Sequence of the second protein:
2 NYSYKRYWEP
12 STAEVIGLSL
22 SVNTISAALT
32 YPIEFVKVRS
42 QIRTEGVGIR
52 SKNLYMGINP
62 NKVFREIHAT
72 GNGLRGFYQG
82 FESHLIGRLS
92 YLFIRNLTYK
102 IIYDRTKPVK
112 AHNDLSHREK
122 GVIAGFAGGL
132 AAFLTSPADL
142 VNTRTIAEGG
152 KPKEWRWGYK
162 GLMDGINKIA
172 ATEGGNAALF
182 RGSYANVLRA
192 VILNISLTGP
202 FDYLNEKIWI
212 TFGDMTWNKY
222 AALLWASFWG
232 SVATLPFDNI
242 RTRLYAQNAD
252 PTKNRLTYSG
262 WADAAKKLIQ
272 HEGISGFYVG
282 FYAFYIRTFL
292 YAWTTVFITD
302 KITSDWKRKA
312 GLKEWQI

Sequence of the first protein:
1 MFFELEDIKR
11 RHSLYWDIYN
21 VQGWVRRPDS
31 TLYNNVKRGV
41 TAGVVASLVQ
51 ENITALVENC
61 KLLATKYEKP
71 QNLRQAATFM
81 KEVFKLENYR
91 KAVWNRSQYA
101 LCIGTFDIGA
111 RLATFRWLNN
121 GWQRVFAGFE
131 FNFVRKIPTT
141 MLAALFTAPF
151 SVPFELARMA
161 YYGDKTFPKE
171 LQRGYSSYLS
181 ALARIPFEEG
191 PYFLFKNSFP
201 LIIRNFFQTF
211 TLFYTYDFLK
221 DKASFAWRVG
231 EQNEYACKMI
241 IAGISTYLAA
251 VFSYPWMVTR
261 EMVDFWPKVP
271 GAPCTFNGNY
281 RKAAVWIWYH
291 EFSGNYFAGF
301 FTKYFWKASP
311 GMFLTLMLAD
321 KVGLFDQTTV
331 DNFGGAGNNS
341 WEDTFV

The following describes two proteins that form a bound complex.

Residue-level contacts at the interface:
Residue Y192 in the first protein is in contact with residue H69 in the second protein (closest heavy-atom distance 3.3 Å).
Residue R11 in the first protein interacts with residue Y8 in the second protein (closest heavy-atom distance 3.3 Å).
Residue P191 in the first protein is in contact with residue L75 in the second protein (closest heavy-atom distance 3.7 Å).
Residue M1 in the first protein interacts with residue T199 in the second protein (closest heavy-atom distance 3.5 Å).
Residue E6 in the first protein is in contact with residue K121 in the second protein (closest heavy-atom distance 3.3 Å).
Residue R11 in the first protein contacts residue S4 in the second protein (closest heavy-atom distance 2.7 Å).
Residue H12 in the first protein interacts with residue E207 in the second protein (closest heavy-atom distance 2.8 Å).
Residue F3 in the first protein contacts residue T296 in the second protein (closest heavy-atom distance 3.5 Å).
Residue E6 in the first protein interacts with residue T199 in the second protein (closest heavy-atom distance 3.5 Å).
Residue F3 in the first protein contacts residue A293 in the second protein (closest heavy-atom distance 3.8 Å).
Residue R10 in the first protein interacts with residue D203 in the second protein (closest heavy-atom distance 2.8 Å).
Residue F2 in the first protein interacts with residue N24 in the second protein (closest heavy-atom distance 3.5 Å).
Residue E4 in the first protein interacts with residue N195 in the second protein (closest heavy-atom distance 3.8 Å).
Residue I8 in the first protein is in contact with residue Y5 in the second protein (closest heavy-atom distance 3.9 Å).
Residue L5 in the first protein interacts with residue T199 in the second protein (closest heavy-atom distance 3.8 Å).
Residue L5 in the first protein is in contact with residue L198 in the second protein (closest heavy-atom distance 3.2 Å).
Residue R10 in the first protein is in contact with residue K6 in the second protein (closest heavy-atom distance 3.8 Å).
Residue R11 in the first protein contacts residue H113 in the second protein (closest heavy-atom distance 3.3 Å).
Residue F2 in the first protein contacts residue S20 in the second protein (closest heavy-atom distance 3.1 Å).
Residue Y192 in the first protein is in contact with residue R66 in the second protein (closest heavy-atom distance 3.5 Å).
Residue R11 in the first protein contacts residue W316 in the second protein (closest heavy-atom distance 3.9 Å).
Residue K9 in the first protein is in contact with residue I318 in the second protein (closest heavy-atom distance 2.9 Å).
Residue Y15 in the first protein contacts residue D215 in the second protein (closest heavy-atom distance 2.6 Å).
Residue D7 in the first protein contacts residue V297 in the second protein (closest heavy-atom distance 3.9 Å).
Residue R10 in the first protein is in contact with residue H118 in the second protein (closest heavy-atom distance 3.4 Å).
Residue E4 in the first protein contacts residue T199 in the second protein (closest heavy-atom distance 3.6 Å).
Residue M1 in the first protein is in contact with residue N97 in the second protein (closest heavy-atom distance 3.8 Å).
Residue K282 in the first protein interacts with residue Y56 in the second protein (closest heavy-atom distance 3.8 Å).
Residue E4 in the first protein contacts residue L194 in the second protein (closest heavy-atom distance 3.8 Å).
Residue I8 in the first protein contacts residue F202 in the second protein (closest heavy-atom distance 3.9 Å).
Residue E4 in the first protein contacts residue Y92 in the second protein (closest heavy-atom distance 3.1 Å).
Residue E6 in the first protein is in contact with residue F202 in the second protein (closest heavy-atom distance 3.9 Å).
Residue R10 in the first protein is in contact with residue Y5 in the second protein (closest heavy-atom distance 3.2 Å).
Residue F2 in the first protein contacts residue L19 in the second protein (closest heavy-atom distance 3.5 Å).
Residue F2 in the first protein contacts residue V16 in the second protein (closest heavy-atom distance 3.7 Å).
Residue R11 in the first protein is in contact with residue Y5 in the second protein (closest heavy-atom distance 3.5 Å).
Residue F3 in the first protein contacts residue R96 in the second protein (closest heavy-atom distance 3.5 Å).
Residue Y15 in the first protein contacts residue W210 in the second protein (closest heavy-atom distance 3.5 Å).
Residue M1 in the first protein is in contact with residue Y100 in the second protein (closest heavy-atom distance 3.3 Å).
Residue H12 in the first protein interacts with residue W210 in the second protein (closest heavy-atom distance 3.5 Å).
Residue F2 in the first protein contacts residue N97 in the second protein (closest heavy-atom distance 3.6 Å).
Residue D7 in the first protein contacts residue F202 in the second protein (closest heavy-atom distance 3.6 Å).
Residue L5 in the first protein is in contact with residue L224 in the second protein (closest heavy-atom distance 3.5 Å).
Residue R10 in the first protein is in contact with residue E207 in the second protein (closest heavy-atom distance 3.3 Å).
Residue F2 in the first protein interacts with residue T300 in the second protein (closest heavy-atom distance 3.5 Å).
Residue R10 in the first protein contacts residue S4 in the second protein (closest heavy-atom distance 3.2 Å).
Residue K9 in the first protein is in contact with residue K6 in the second protein (closest heavy-atom distance 3.7 Å).
Residue K9 in the first protein interacts with residue D301 in the second protein (closest heavy-atom distance 3.6 Å).
Residue I8 in the first protein is in contact with residue K121 in the second protein (closest heavy-atom distance 3.6 Å).
Residue F3 in the first protein contacts residue N24 in the second protein (closest heavy-atom distance 3.6 Å).
Residue Y192 in the first protein is in contact with residue F65 in the second protein (closest heavy-atom distance 3.4 Å).
Residue L5 in the first protein contacts residue F202 in the second protein (closest heavy-atom distance 3.6 Å).
Residue E4 in the first protein is in contact with residue R89 in the second protein (closest heavy-atom distance 2.8 Å).
Residue R11 in the first protein contacts residue Y3 in the second protein (closest heavy-atom distance 3.2 Å).
Residue I8 in the first protein interacts with residue T199 in the second protein (closest heavy-atom distance 3.8 Å).
Residue Y15 in the first protein interacts with residue G214 in the second protein (closest heavy-atom distance 3.2 Å).
Residue F2 in the first protein is in contact with residue L93 in the second protein (closest heavy-atom distance 3.9 Å).
Residue I8 in the first protein contacts residue H118 in the second protein (closest heavy-atom distance 3.4 Å).
Residue M1 in the first protein contacts residue R96 in the second protein (closest heavy-atom distance 3.2 Å).
Residue N197 in the first protein contacts residue R66 in the second protein (closest heavy-atom distance 3.6 Å).